These two protein chains interact to form a complex.

Sequence of protein 1:
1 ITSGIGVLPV

Sequence of protein 2:
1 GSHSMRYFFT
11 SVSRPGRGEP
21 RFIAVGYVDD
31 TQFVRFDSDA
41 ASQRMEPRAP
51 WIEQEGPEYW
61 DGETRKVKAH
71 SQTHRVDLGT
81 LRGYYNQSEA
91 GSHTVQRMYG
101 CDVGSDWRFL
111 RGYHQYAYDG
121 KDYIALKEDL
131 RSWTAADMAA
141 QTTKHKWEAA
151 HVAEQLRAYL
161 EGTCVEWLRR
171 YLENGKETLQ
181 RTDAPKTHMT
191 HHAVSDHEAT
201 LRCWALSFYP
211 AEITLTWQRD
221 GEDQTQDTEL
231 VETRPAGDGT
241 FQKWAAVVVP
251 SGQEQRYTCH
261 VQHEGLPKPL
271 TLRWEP

Contacts between the two chains:
Residue K146 in protein 2 is in contact with residue P9 in protein 1 (closest heavy-atom distance 4.6 Å).
Residue W147 in protein 2 interacts with residue L8 in protein 1 (closest heavy-atom distance 3.5 Å).
Residue M5 in protein 2 contacts residue I1 in protein 1 (closest heavy-atom distance 4.2 Å).
Residue V152 in protein 2 interacts with residue G6 in protein 1 (closest heavy-atom distance 4.4 Å).
Residue Y159 in protein 2 contacts residue T2 in protein 1 (closest heavy-atom distance 3.8 Å).
Residue Y159 in protein 2 interacts with residue I5 in protein 1 (closest heavy-atom distance 4.3 Å).
Residue D77 in protein 2 interacts with residue P9 in protein 1 (closest heavy-atom distance 3.1 Å).
Residue L156 in protein 2 is in contact with residue V7 in protein 1 (closest heavy-atom distance 4.5 Å).
Residue D77 in protein 2 interacts with residue L8 in protein 1 (closest heavy-atom distance 4.2 Å).
Residue Q155 in protein 2 interacts with residue G6 in protein 1 (closest heavy-atom distance 3.2 Å).
Residue R97 in protein 2 is in contact with residue V7 in protein 1 (closest heavy-atom distance 3.5 Å).
Residue T73 in protein 2 is in contact with residue V7 in protein 1 (closest heavy-atom distance 3.9 Å).
Residue L156 in protein 2 is in contact with residue I5 in protein 1 (closest heavy-atom distance 4.1 Å).
Residue D77 in protein 2 is in contact with residue V10 in protein 1 (closest heavy-atom distance 3.0 Å).
Residue Y171 in protein 2 interacts with residue I1 in protein 1 (closest heavy-atom distance 2.8 Å).
Residue Q155 in protein 2 interacts with residue I5 in protein 1 (closest heavy-atom distance 3.3 Å).
Residue M45 in protein 2 interacts with residue T2 in protein 1 (closest heavy-atom distance 4.7 Å).
Residue Y123 in protein 2 interacts with residue V10 in protein 1 (closest heavy-atom distance 4.5 Å).
Residue L156 in protein 2 is in contact with residue G6 in protein 1 (closest heavy-atom distance 3.9 Å).
Residue K66 in protein 2 is in contact with residue I1 in protein 1 (closest heavy-atom distance 3.5 Å).
Residue T143 in protein 2 contacts residue V10 in protein 1 (closest heavy-atom distance 2.8 Å).
Residue H70 in protein 2 interacts with residue V7 in protein 1 (closest heavy-atom distance 3.2 Å).
Residue W147 in protein 2 is in contact with residue V10 in protein 1 (closest heavy-atom distance 4.2 Å).
Residue Y59 in protein 2 interacts with residue I1 in protein 1 (closest heavy-atom distance 4.3 Å).
Residue Y7 in protein 2 is in contact with residue T2 in protein 1 (closest heavy-atom distance 3.5 Å).
Residue F9 in protein 2 interacts with residue T2 in protein 1 (closest heavy-atom distance 4.0 Å).
Residue V76 in protein 2 is in contact with residue P9 in protein 1 (closest heavy-atom distance 4.1 Å).
Residue H70 in protein 2 interacts with residue T2 in protein 1 (closest heavy-atom distance 2.9 Å).
Residue K66 in protein 2 is in contact with residue G4 in protein 1 (closest heavy-atom distance 3.4 Å).
Residue V152 in protein 2 interacts with residue L8 in protein 1 (closest heavy-atom distance 4.1 Å).
Residue Y116 in protein 2 is in contact with residue V10 in protein 1 (closest heavy-atom distance 3.7 Å).
Residue L156 in protein 2 contacts residue S3 in protein 1 (closest heavy-atom distance 4.8 Å).
Residue H114 in protein 2 interacts with residue V7 in protein 1 (closest heavy-atom distance 4.8 Å).
Residue L81 in protein 2 interacts with residue V10 in protein 1 (closest heavy-atom distance 3.9 Å).
Residue W167 in protein 2 contacts residue I1 in protein 1 (closest heavy-atom distance 3.4 Å).
Residue K66 in protein 2 contacts residue S3 in protein 1 (closest heavy-atom distance 3.9 Å).
Residue E63 in protein 2 interacts with residue I1 in protein 1 (closest heavy-atom distance 3.2 Å).
Residue K66 in protein 2 is in contact with residue T2 in protein 1 (closest heavy-atom distance 3.0 Å).
Residue W147 in protein 2 contacts residue P9 in protein 1 (closest heavy-atom distance 3.1 Å).
Residue T73 in protein 2 contacts residue L8 in protein 1 (closest heavy-atom distance 3.7 Å).
Residue T80 in protein 2 is in contact with residue V10 in protein 1 (closest heavy-atom distance 3.8 Å).
Residue E63 in protein 2 contacts residue T2 in protein 1 (closest heavy-atom distance 3.1 Å).
Residue K146 in protein 2 contacts residue V10 in protein 1 (closest heavy-atom distance 4.7 Å).
Residue Y159 in protein 2 interacts with residue I1 in protein 1 (closest heavy-atom distance 2.3 Å).
Residue Y7 in protein 2 contacts residue I1 in protein 1 (closest heavy-atom distance 2.7 Å).
Residue R97 in protein 2 interacts with residue L8 in protein 1 (closest heavy-atom distance 3.2 Å).
Residue H70 in protein 2 contacts residue S3 in protein 1 (closest heavy-atom distance 3.2 Å).
Residue T142 in protein 2 is in contact with residue V10 in protein 1 (closest heavy-atom distance 4.9 Å).
Residue Y99 in protein 2 contacts residue V7 in protein 1 (closest heavy-atom distance 4.0 Å).
Residue Y84 in protein 2 is in contact with residue V10 in protein 1 (closest heavy-atom distance 3.4 Å).
Residue T73 in protein 2 is in contact with residue P9 in protein 1 (closest heavy-atom distance 4.1 Å).
Residue Y159 in protein 2 contacts residue S3 in protein 1 (closest heavy-atom distance 3.4 Å).
Residue Y99 in protein 2 contacts residue S3 in protein 1 (closest heavy-atom distance 3.0 Å).
Residue T163 in protein 2 contacts residue I1 in protein 1 (closest heavy-atom distance 4.1 Å).
Residue Y99 in protein 2 is in contact with residue T2 in protein 1 (closest heavy-atom distance 2.9 Å).
Residue A150 in protein 2 is in contact with residue L8 in protein 1 (closest heavy-atom distance 4.1 Å).
Residue Q155 in protein 2 is in contact with residue L8 in protein 1 (closest heavy-atom distance 4.6 Å).
Residue K146 in protein 2 is in contact with residue L8 in protein 1 (closest heavy-atom distance 3.9 Å).
Residue A158 in protein 2 interacts with residue I5 in protein 1 (closest heavy-atom distance 4.8 Å).
Residue V67 in protein 2 is in contact with residue T2 in protein 1 (closest heavy-atom distance 4.9 Å).